The following describes two proteins that form a bound complex.

Interface contacts:
Residue E81 in protein 2 is in contact with residue A11 in protein 1 (closest heavy-atom distance 3.6 Å).
Residue T73 in protein 2 contacts residue V9 in protein 1 (closest heavy-atom distance 4.7 Å).

Sequence of protein 1:
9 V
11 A

Sequence of protein 2:
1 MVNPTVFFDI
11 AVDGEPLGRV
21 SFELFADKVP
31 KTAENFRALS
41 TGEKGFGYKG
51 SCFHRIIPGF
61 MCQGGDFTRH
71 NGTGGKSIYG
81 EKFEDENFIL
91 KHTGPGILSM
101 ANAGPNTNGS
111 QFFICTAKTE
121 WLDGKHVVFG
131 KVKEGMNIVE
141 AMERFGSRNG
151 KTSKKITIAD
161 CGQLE